Sequence of protein 2:
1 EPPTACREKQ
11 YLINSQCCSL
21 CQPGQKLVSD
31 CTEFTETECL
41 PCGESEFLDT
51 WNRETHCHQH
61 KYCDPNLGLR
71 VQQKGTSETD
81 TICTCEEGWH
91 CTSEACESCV

Sequence of protein 1:
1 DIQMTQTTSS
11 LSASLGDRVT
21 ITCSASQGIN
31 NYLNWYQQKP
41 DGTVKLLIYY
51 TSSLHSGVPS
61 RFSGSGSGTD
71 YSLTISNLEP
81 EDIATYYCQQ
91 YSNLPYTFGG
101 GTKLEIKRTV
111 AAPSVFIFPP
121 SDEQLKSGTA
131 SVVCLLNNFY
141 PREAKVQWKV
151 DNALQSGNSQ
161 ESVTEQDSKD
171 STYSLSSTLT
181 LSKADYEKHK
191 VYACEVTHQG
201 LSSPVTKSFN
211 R

Contacts between the two chains:
Residue Y49 in protein 1 contacts residue R7 in protein 2 (closest heavy-atom distance 2.9 Å).
Residue N30 in protein 1 interacts with residue C39 in protein 2 (closest heavy-atom distance 4.1 Å).
Residue Y91 in protein 1 interacts with residue T35 in protein 2 (closest heavy-atom distance 3.6 Å).
Residue Y50 in protein 1 is in contact with residue W51 in protein 2 (closest heavy-atom distance 3.6 Å).
Residue Y50 in protein 1 contacts residue Q22 in protein 2 (closest heavy-atom distance 3.6 Å).
Residue N30 in protein 1 is in contact with residue Q25 in protein 2 (closest heavy-atom distance 2.6 Å).
Residue Y96 in protein 1 is in contact with residue E33 in protein 2 (closest heavy-atom distance 4.0 Å).
Residue L94 in protein 1 interacts with residue T35 in protein 2 (closest heavy-atom distance 3.7 Å).
Residue S92 in protein 1 is in contact with residue E36 in protein 2 (closest heavy-atom distance 4.4 Å).
Residue S92 in protein 1 interacts with residue T35 in protein 2 (closest heavy-atom distance 3.7 Å).
Residue Y32 in protein 1 interacts with residue L20 in protein 2 (closest heavy-atom distance 4.1 Å).
Residue Y91 in protein 1 contacts residue E36 in protein 2 (closest heavy-atom distance 3.5 Å).
Residue Y50 in protein 1 contacts residue L20 in protein 2 (closest heavy-atom distance 4.6 Å).
Residue N31 in protein 1 is in contact with residue Q22 in protein 2 (closest heavy-atom distance 3.7 Å).
Residue Y91 in protein 1 contacts residue F34 in protein 2 (closest heavy-atom distance 4.3 Å).
Residue Y96 in protein 1 contacts residue F34 in protein 2 (closest heavy-atom distance 3.0 Å).
Residue Y32 in protein 1 is in contact with residue C39 in protein 2 (closest heavy-atom distance 4.0 Å).
Residue S53 in protein 1 interacts with residue R7 in protein 2 (closest heavy-atom distance 4.7 Å).
Residue Y32 in protein 1 contacts residue S19 in protein 2 (closest heavy-atom distance 4.3 Å).
Residue Y50 in protein 1 contacts residue K9 in protein 2 (closest heavy-atom distance 4.4 Å).
Residue Y32 in protein 1 interacts with residue T37 in protein 2 (closest heavy-atom distance 2.9 Å).
Residue Y50 in protein 1 contacts residue S19 in protein 2 (closest heavy-atom distance 3.3 Å).
Residue Y32 in protein 1 contacts residue E36 in protein 2 (closest heavy-atom distance 3.3 Å).
Residue N30 in protein 1 contacts residue T37 in protein 2 (closest heavy-atom distance 4.7 Å).
Residue L94 in protein 1 contacts residue F34 in protein 2 (closest heavy-atom distance 3.8 Å).
Residue N30 in protein 1 interacts with residue Q22 in protein 2 (closest heavy-atom distance 3.2 Å).
Residue Y96 in protein 1 is in contact with residue T35 in protein 2 (closest heavy-atom distance 4.7 Å).
Residue N93 in protein 1 interacts with residue T35 in protein 2 (closest heavy-atom distance 4.6 Å).

The following describes two proteins that form a bound complex.